Sequence of protein 1:
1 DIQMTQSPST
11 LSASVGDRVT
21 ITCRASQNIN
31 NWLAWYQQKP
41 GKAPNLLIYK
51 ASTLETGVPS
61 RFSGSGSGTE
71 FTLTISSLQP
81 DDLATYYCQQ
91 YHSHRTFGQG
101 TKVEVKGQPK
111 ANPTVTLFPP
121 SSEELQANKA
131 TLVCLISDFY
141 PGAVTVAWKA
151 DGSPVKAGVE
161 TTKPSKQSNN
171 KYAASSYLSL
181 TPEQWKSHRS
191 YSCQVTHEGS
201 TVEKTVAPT

These two protein chains interact to form a complex.

Sequence of protein 2:
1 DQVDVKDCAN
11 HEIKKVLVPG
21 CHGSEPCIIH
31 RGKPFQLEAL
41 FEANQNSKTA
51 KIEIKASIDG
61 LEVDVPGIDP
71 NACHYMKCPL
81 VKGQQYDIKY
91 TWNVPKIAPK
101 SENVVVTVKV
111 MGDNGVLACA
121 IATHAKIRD

Interface contacts:
Residue H92 in protein 1 contacts residue N103 in protein 2 (closest heavy-atom distance 3.0 Å).
Residue R95 in protein 1 interacts with residue D59 in protein 2 (closest heavy-atom distance 2.8 Å).
Residue H92 in protein 1 contacts residue D59 in protein 2 (closest heavy-atom distance 4.2 Å).
Residue W32 in protein 1 interacts with residue N103 in protein 2 (closest heavy-atom distance 3.7 Å).
Residue Y91 in protein 1 is in contact with residue N103 in protein 2 (closest heavy-atom distance 4.2 Å).
Residue Y91 in protein 1 interacts with residue D59 in protein 2 (closest heavy-atom distance 3.5 Å).
Residue H94 in protein 1 contacts residue G60 in protein 2 (closest heavy-atom distance 2.7 Å).
Residue R95 in protein 1 interacts with residue L61 in protein 2 (closest heavy-atom distance 3.9 Å).
Residue W32 in protein 1 contacts residue E102 in protein 2 (closest heavy-atom distance 3.9 Å).
Residue S93 in protein 1 interacts with residue G60 in protein 2 (closest heavy-atom distance 3.8 Å).
Residue H94 in protein 1 contacts residue L61 in protein 2 (closest heavy-atom distance 4.5 Å).
Residue H92 in protein 1 interacts with residue G60 in protein 2 (closest heavy-atom distance 3.1 Å).
Residue R95 in protein 1 interacts with residue G60 in protein 2 (closest heavy-atom distance 4.1 Å).
Residue Y91 in protein 1 is in contact with residue G60 in protein 2 (closest heavy-atom distance 4.3 Å).